Contacts between the two chains:
Residue H19 in chain A contacts residue A15 in chain B (closest heavy-atom distance 3.7 Å).
Residue F95 in chain A is in contact with residue F36 in chain B (closest heavy-atom distance 3.9 Å).
Residue D25 in chain A is in contact with residue K24 in chain B (closest heavy-atom distance 2.7 Å).
Residue E4 in chain A contacts residue K12 in chain B (closest heavy-atom distance 3.6 Å).
Residue S99 in chain A is in contact with residue A35 in chain B (closest heavy-atom distance 3.8 Å).
Residue S99 in chain A interacts with residue E34 in chain B (closest heavy-atom distance 2.8 Å).
Residue R17 in chain A interacts with residue L11 in chain B (closest heavy-atom distance 3.9 Å).
Residue Q72 in chain A is in contact with residue E19 in chain B (closest heavy-atom distance 3.4 Å).
Residue P96 in chain A is in contact with residue I33 in chain B (closest heavy-atom distance 3.4 Å).
Residue D49 in chain A contacts residue Q17 in chain B (closest heavy-atom distance 3.4 Å).
Residue D8 in chain A interacts with residue K12 in chain B (closest heavy-atom distance 3.3 Å).
Residue H19 in chain A contacts residue R14 in chain B (closest heavy-atom distance 3.8 Å).
Residue Y88 in chain A contacts residue I33 in chain B (closest heavy-atom distance 3.8 Å).
Residue T92 in chain A is in contact with residue R31 in chain B (closest heavy-atom distance 3.1 Å).
Residue P96 in chain A interacts with residue E34 in chain B (closest heavy-atom distance 3.5 Å).
Residue Q72 in chain A is in contact with residue Q17 in chain B (closest heavy-atom distance 3.7 Å).
Residue I47 in chain A contacts residue L11 in chain B (closest heavy-atom distance 3.7 Å).
Residue E91 in chain A contacts residue R31 in chain B (closest heavy-atom distance 2.8 Å).
Residue V69 in chain A contacts residue F18 in chain B (closest heavy-atom distance 3.7 Å).
Residue F103 in chain A contacts residue F36 in chain B (closest heavy-atom distance 3.2 Å).
Residue E11 in chain A contacts residue S10 in chain B (closest heavy-atom distance 3.5 Å).
Residue S94 in chain A interacts with residue C30 in chain B (closest heavy-atom distance 3.7 Å).
Residue R73 in chain A interacts with residue R14 in chain B (closest heavy-atom distance 3.4 Å).
Residue T92 in chain A interacts with residue C30 in chain B (closest heavy-atom distance 3.7 Å).
Residue E11 in chain A is in contact with residue K12 in chain B (closest heavy-atom distance 3.9 Å).
Residue E11 in chain A is in contact with residue L11 in chain B (closest heavy-atom distance 2.7 Å).
Residue S94 in chain A contacts residue R32 in chain B (closest heavy-atom distance 2.8 Å).
Residue Y88 in chain A contacts residue F36 in chain B (closest heavy-atom distance 3.7 Å).
Residue K51 in chain A contacts residue V21 in chain B (closest heavy-atom distance 3.9 Å).
Residue H37 in chain A contacts residue S10 in chain B (closest heavy-atom distance 3.9 Å).
Residue W29 in chain A is in contact with residue S23 in chain B (closest heavy-atom distance 3.9 Å).
Residue Y22 in chain A interacts with residue S23 in chain B (closest heavy-atom distance 2.9 Å).
Residue Q72 in chain A contacts residue K16 in chain B (closest heavy-atom distance 3.5 Å).
Residue D49 in chain A contacts residue F18 in chain B (closest heavy-atom distance 3.9 Å).
Residue H37 in chain A contacts residue P9 in chain B (closest heavy-atom distance 3.7 Å).
Residue R73 in chain A interacts with residue Q17 in chain B (closest heavy-atom distance 3.6 Å).
Residue D31 in chain A is in contact with residue F18 in chain B (closest heavy-atom distance 3.4 Å).
Residue S94 in chain A is in contact with residue R31 in chain B (closest heavy-atom distance 2.9 Å).
Residue I32 in chain A contacts residue F18 in chain B (closest heavy-atom distance 3.3 Å).
Residue R17 in chain A interacts with residue K12 in chain B (closest heavy-atom distance 3.4 Å).
Residue F95 in chain A interacts with residue R32 in chain B (closest heavy-atom distance 3.4 Å).
Residue S33 in chain A contacts residue R14 in chain B (closest heavy-atom distance 3.1 Å).
Residue H19 in chain A contacts residue F18 in chain B (closest heavy-atom distance 3.7 Å).
Residue Y88 in chain A is in contact with residue R31 in chain B (closest heavy-atom distance 3.5 Å).
Residue S33 in chain A interacts with residue L11 in chain B (closest heavy-atom distance 3.7 Å).
Residue E63 in chain A contacts residue R32 in chain B (closest heavy-atom distance 2.9 Å).
Residue P96 in chain A contacts residue R32 in chain B (closest heavy-atom distance 3.8 Å).
Residue Q102 in chain A interacts with residue A35 in chain B (closest heavy-atom distance 3.3 Å).
Residue I47 in chain A contacts residue R14 in chain B (closest heavy-atom distance 3.5 Å).
Residue F95 in chain A is in contact with residue I33 in chain B (closest heavy-atom distance 3.0 Å).
Residue K106 in chain A contacts residue S37 in chain B (closest heavy-atom distance 2.9 Å).
Residue D49 in chain A is in contact with residue R14 in chain B (closest heavy-atom distance 2.8 Å).
Residue L93 in chain A contacts residue R31 in chain B (closest heavy-atom distance 3.2 Å).
Residue Q102 in chain A is in contact with residue F36 in chain B (closest heavy-atom distance 3.0 Å).
Residue K109 in chain A interacts with residue D38 in chain B (closest heavy-atom distance 3.2 Å).
Residue D24 in chain A is in contact with residue S23 in chain B (closest heavy-atom distance 2.8 Å).
Residue S94 in chain A is in contact with residue I33 in chain B (closest heavy-atom distance 2.9 Å).
Residue H19 in chain A interacts with residue L11 in chain B (closest heavy-atom distance 3.1 Å).
Residue Y50 in chain A interacts with residue F18 in chain B (closest heavy-atom distance 3.4 Å).
Residue E87 in chain A is in contact with residue R31 in chain B (closest heavy-atom distance 2.8 Å).

Sequence of chain B:
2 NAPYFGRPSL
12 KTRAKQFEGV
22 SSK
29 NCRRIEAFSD

Sequence of chain A:
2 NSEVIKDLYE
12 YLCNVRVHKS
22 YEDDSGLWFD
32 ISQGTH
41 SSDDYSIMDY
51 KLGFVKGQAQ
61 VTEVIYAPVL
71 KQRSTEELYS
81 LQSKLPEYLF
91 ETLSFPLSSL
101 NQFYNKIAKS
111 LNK

The following describes two proteins that form a bound complex.